This data describes a binding interaction between two proteins.

Sequence of the first protein:
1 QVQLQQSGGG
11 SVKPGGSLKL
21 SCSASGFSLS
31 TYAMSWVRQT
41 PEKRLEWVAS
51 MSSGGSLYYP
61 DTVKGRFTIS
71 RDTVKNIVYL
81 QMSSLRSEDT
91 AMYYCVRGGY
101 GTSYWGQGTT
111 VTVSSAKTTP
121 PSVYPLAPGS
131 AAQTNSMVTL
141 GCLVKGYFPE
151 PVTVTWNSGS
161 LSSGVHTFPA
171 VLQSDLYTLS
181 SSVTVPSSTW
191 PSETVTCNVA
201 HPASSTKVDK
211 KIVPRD

Contacts between the two chains:
Residue G55 in the first protein is in contact with residue E7 in the second protein (closest heavy-atom distance 4.6 Å).
Residue G101 in the first protein interacts with residue T4 in the second protein (closest heavy-atom distance 2.9 Å).
Residue G98 in the first protein contacts residue L2 in the second protein (closest heavy-atom distance 3.6 Å).
Residue S35 in the first protein contacts residue L3 in the second protein (closest heavy-atom distance 3.7 Å).
Residue W105 in the first protein is in contact with residue L3 in the second protein (closest heavy-atom distance 4.2 Å).
Residue T102 in the first protein is in contact with residue T4 in the second protein (closest heavy-atom distance 3.4 Å).
Residue Y100 in the first protein is in contact with residue E5 in the second protein (closest heavy-atom distance 3.7 Å).
Residue V37 in the first protein contacts residue L3 in the second protein (closest heavy-atom distance 4.2 Å).
Residue Y32 in the first protein contacts residue V6 in the second protein (closest heavy-atom distance 4.2 Å).
Residue T102 in the first protein is in contact with residue E5 in the second protein (closest heavy-atom distance 4.9 Å).
Residue V96 in the first protein contacts residue L3 in the second protein (closest heavy-atom distance 4.0 Å).
Residue G98 in the first protein interacts with residue V6 in the second protein (closest heavy-atom distance 4.0 Å).
Residue Y100 in the first protein is in contact with residue T4 in the second protein (closest heavy-atom distance 3.2 Å).
Residue S35 in the first protein contacts residue L2 in the second protein (closest heavy-atom distance 4.0 Å).
Residue G98 in the first protein is in contact with residue T4 in the second protein (closest heavy-atom distance 4.0 Å).
Residue S103 in the first protein is in contact with residue L3 in the second protein (closest heavy-atom distance 2.9 Å).
Residue R97 in the first protein interacts with residue L3 in the second protein (closest heavy-atom distance 3.8 Å).
Residue A33 in the first protein contacts residue V6 in the second protein (closest heavy-atom distance 3.7 Å).
Residue G54 in the first protein contacts residue V6 in the second protein (closest heavy-atom distance 4.8 Å).
Residue G99 in the first protein is in contact with residue T4 in the second protein (closest heavy-atom distance 3.0 Å).
Residue Y58 in the first protein interacts with residue T8 in the second protein (closest heavy-atom distance 3.5 Å).
Residue T31 in the first protein is in contact with residue V6 in the second protein (closest heavy-atom distance 3.5 Å).
Residue G99 in the first protein interacts with residue V6 in the second protein (closest heavy-atom distance 3.6 Å).
Residue Y58 in the first protein interacts with residue L2 in the second protein (closest heavy-atom distance 3.6 Å).
Residue S103 in the first protein contacts residue T4 in the second protein (closest heavy-atom distance 4.0 Å).
Residue S52 in the first protein contacts residue L2 in the second protein (closest heavy-atom distance 4.1 Å).
Residue S53 in the first protein contacts residue V6 in the second protein (closest heavy-atom distance 3.1 Å).
Residue S56 in the first protein contacts residue E7 in the second protein (closest heavy-atom distance 4.6 Å).
Residue G101 in the first protein contacts residue E5 in the second protein (closest heavy-atom distance 3.7 Å).
Residue A33 in the first protein interacts with residue L2 in the second protein (closest heavy-atom distance 3.6 Å).
Residue Y100 in the first protein contacts residue V6 in the second protein (closest heavy-atom distance 3.8 Å).
Residue T102 in the first protein is in contact with residue L3 in the second protein (closest heavy-atom distance 3.5 Å).
Residue G98 in the first protein interacts with residue E5 in the second protein (closest heavy-atom distance 3.9 Å).
Residue S52 in the first protein interacts with residue V6 in the second protein (closest heavy-atom distance 3.5 Å).
Residue G98 in the first protein contacts residue L3 in the second protein (closest heavy-atom distance 3.2 Å).
Residue G99 in the first protein contacts residue E5 in the second protein (closest heavy-atom distance 3.7 Å).
Residue G54 in the first protein interacts with residue E7 in the second protein (closest heavy-atom distance 2.7 Å).
Residue W47 in the first protein contacts residue L3 in the second protein (closest heavy-atom distance 4.9 Å).
Residue G99 in the first protein is in contact with residue L3 in the second protein (closest heavy-atom distance 4.6 Å).
Residue S52 in the first protein interacts with residue E7 in the second protein (closest heavy-atom distance 3.1 Å).
Residue S53 in the first protein is in contact with residue E7 in the second protein (closest heavy-atom distance 3.2 Å).
Residue A33 in the first protein contacts residue E5 in the second protein (closest heavy-atom distance 3.4 Å).
Residue S50 in the first protein interacts with residue L2 in the second protein (closest heavy-atom distance 3.5 Å).

Sequence of the second protein:
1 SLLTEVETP